These two protein chains interact to form a complex.

Sequence of protein 2:
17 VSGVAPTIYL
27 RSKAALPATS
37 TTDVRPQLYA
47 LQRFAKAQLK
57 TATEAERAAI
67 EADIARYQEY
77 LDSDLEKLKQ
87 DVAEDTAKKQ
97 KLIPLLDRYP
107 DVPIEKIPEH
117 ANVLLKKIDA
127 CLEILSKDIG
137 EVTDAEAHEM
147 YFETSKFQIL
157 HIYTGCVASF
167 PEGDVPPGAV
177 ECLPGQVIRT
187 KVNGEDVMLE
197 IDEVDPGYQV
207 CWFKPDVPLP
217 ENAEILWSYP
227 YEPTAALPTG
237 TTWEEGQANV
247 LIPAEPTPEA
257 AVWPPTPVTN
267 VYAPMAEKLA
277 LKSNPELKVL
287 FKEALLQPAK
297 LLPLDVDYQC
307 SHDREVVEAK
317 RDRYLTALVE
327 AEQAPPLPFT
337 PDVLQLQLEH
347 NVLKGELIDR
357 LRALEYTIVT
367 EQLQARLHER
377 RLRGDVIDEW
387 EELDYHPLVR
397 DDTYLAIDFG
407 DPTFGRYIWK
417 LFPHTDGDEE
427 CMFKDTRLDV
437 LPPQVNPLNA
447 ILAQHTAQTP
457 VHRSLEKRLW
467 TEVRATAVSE

Residue-level contacts at the interface:
Residue L297 in protein 2 interacts with residue L244 in protein 1 (closest heavy-atom distance 3.8 Å).
Residue L297 in protein 2 is in contact with residue L247 in protein 1 (closest heavy-atom distance 4.5 Å).
Residue L286 in protein 2 is in contact with residue T243 in protein 1 (closest heavy-atom distance 4.6 Å).
Residue K316 in protein 2 is in contact with residue E262 in protein 1 (closest heavy-atom distance 5.0 Å).
Residue H308 in protein 2 contacts residue A232 in protein 1 (closest heavy-atom distance 4.9 Å).
Residue R319 in protein 2 is in contact with residue E262 in protein 1 (closest heavy-atom distance 3.3 Å).
Residue L283 in protein 2 is in contact with residue L247 in protein 1 (closest heavy-atom distance 4.1 Å).
Residue V302 in protein 2 interacts with residue P236 in protein 1 (closest heavy-atom distance 4.1 Å).
Residue A323 in protein 2 contacts residue L248 in protein 1 (closest heavy-atom distance 3.3 Å).
Residue L286 in protein 2 is in contact with residue L247 in protein 1 (closest heavy-atom distance 4.2 Å).
Residue A327 in protein 2 is in contact with residue L247 in protein 1 (closest heavy-atom distance 4.0 Å).
Residue C306 in protein 2 interacts with residue A232 in protein 1 (closest heavy-atom distance 3.3 Å).
Residue A315 in protein 2 is in contact with residue E262 in protein 1 (closest heavy-atom distance 4.1 Å).
Residue L298 in protein 2 interacts with residue L244 in protein 1 (closest heavy-atom distance 3.9 Å).
Residue L286 in protein 2 interacts with residue R246 in protein 1 (closest heavy-atom distance 3.4 Å).
Residue Y320 in protein 2 interacts with residue V252 in protein 1 (closest heavy-atom distance 3.9 Å).
Residue Q305 in protein 2 is in contact with residue P233 in protein 1 (closest heavy-atom distance 4.1 Å).
Residue V312 in protein 2 is in contact with residue G266 in protein 1 (closest heavy-atom distance 4.7 Å).
Residue Y320 in protein 2 interacts with residue L244 in protein 1 (closest heavy-atom distance 4.0 Å).
Residue P299 in protein 2 contacts residue P238 in protein 1 (closest heavy-atom distance 4.9 Å).
Residue C306 in protein 2 interacts with residue P236 in protein 1 (closest heavy-atom distance 4.9 Å).
Residue C306 in protein 2 interacts with residue P233 in protein 1 (closest heavy-atom distance 3.5 Å).
Residue A323 in protein 2 is in contact with residue V251 in protein 1 (closest heavy-atom distance 3.9 Å).
Residue L324 in protein 2 interacts with residue L247 in protein 1 (closest heavy-atom distance 3.8 Å).
Residue V312 in protein 2 contacts residue D259 in protein 1 (closest heavy-atom distance 5.0 Å).
Residue A323 in protein 2 is in contact with residue L255 in protein 1 (closest heavy-atom distance 4.4 Å).
Residue H308 in protein 2 interacts with residue L229 in protein 1 (closest heavy-atom distance 3.8 Å).
Residue R319 in protein 2 interacts with residue L255 in protein 1 (closest heavy-atom distance 3.9 Å).
Residue Y320 in protein 2 contacts residue L248 in protein 1 (closest heavy-atom distance 4.0 Å).
Residue A327 in protein 2 interacts with residue L248 in protein 1 (closest heavy-atom distance 3.9 Å).
Residue H308 in protein 2 is in contact with residue P230 in protein 1 (closest heavy-atom distance 4.6 Å).
Residue V312 in protein 2 interacts with residue Q263 in protein 1 (closest heavy-atom distance 4.5 Å).
Residue L297 in protein 2 interacts with residue P241 in protein 1 (closest heavy-atom distance 4.1 Å).
Residue D303 in protein 2 is in contact with residue R235 in protein 1 (closest heavy-atom distance 4.9 Å).
Residue C306 in protein 2 interacts with residue R235 in protein 1 (closest heavy-atom distance 3.6 Å).
Residue A290 in protein 2 contacts residue L247 in protein 1 (closest heavy-atom distance 3.8 Å).
Residue Y320 in protein 2 is in contact with residue L255 in protein 1 (closest heavy-atom distance 3.5 Å).
Residue E282 in protein 2 is in contact with residue R246 in protein 1 (closest heavy-atom distance 4.9 Å).
Residue L324 in protein 2 contacts residue L248 in protein 1 (closest heavy-atom distance 3.7 Å).
Residue R319 in protein 2 is in contact with residue A258 in protein 1 (closest heavy-atom distance 4.1 Å).
Residue R319 in protein 2 is in contact with residue D259 in protein 1 (closest heavy-atom distance 2.2 Å).
Residue C306 in protein 2 is in contact with residue P234 in protein 1 (closest heavy-atom distance 3.2 Å).
Residue L297 in protein 2 interacts with residue T243 in protein 1 (closest heavy-atom distance 3.6 Å).
Residue V312 in protein 2 is in contact with residue E262 in protein 1 (closest heavy-atom distance 4.0 Å).
Residue K316 in protein 2 contacts residue D259 in protein 1 (closest heavy-atom distance 3.2 Å).
Residue V302 in protein 2 contacts residue R235 in protein 1 (closest heavy-atom distance 4.5 Å).
Residue Y320 in protein 2 contacts residue D259 in protein 1 (closest heavy-atom distance 4.6 Å).
Residue F287 in protein 2 interacts with residue L247 in protein 1 (closest heavy-atom distance 3.4 Å).
Residue L283 in protein 2 is in contact with residue R246 in protein 1 (closest heavy-atom distance 3.7 Å).

Sequence of protein 1:
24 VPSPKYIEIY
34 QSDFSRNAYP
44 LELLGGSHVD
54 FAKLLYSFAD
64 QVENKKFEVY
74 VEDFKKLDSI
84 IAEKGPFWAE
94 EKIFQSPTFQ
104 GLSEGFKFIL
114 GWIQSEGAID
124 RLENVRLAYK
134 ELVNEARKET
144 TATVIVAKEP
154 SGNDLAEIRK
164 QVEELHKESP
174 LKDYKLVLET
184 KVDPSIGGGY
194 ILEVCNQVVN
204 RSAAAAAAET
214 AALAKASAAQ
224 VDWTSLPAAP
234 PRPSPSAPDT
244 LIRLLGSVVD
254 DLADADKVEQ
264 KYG